Sequence of the first protein:
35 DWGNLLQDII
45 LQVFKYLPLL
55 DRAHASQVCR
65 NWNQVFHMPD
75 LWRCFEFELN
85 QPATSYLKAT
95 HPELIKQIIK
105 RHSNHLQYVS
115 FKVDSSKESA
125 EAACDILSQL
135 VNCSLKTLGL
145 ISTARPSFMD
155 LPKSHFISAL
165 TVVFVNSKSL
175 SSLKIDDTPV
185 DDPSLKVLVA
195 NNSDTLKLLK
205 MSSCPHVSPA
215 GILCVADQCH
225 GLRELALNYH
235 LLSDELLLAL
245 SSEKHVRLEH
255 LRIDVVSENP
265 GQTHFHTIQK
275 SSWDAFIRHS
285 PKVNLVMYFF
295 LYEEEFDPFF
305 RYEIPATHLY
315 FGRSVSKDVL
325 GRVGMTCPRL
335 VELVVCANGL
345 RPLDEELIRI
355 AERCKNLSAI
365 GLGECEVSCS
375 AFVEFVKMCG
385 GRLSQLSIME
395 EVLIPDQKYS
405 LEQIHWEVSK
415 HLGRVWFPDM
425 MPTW

Residue-level contacts at the interface:
Residue R340 in the second protein interacts with residue Y90 in the first protein (closest heavy-atom distance 3.2 Å).
Residue K503 in the second protein interacts with residue R256 in the first protein (closest heavy-atom distance 3.6 Å).
Residue S414 in the second protein interacts with residue W428 in the first protein (closest heavy-atom distance 3.3 Å).
Residue C430 in the second protein is in contact with residue C340 in the first protein (closest heavy-atom distance 2.0 Å).
Residue R340 in the second protein contacts residue S89 in the first protein (closest heavy-atom distance 2.5 Å).
Residue R340 in the second protein interacts with residue A87 in the first protein (closest heavy-atom distance 3.6 Å).
Residue R376 in the second protein interacts with residue W428 in the first protein (closest heavy-atom distance 3.1 Å).
Residue R340 in the second protein interacts with residue P86 in the first protein (closest heavy-atom distance 3.3 Å).
Residue L517 in the second protein contacts residue Y292 in the first protein (closest heavy-atom distance 3.5 Å).
Residue Q172 in the second protein contacts residue M424 in the first protein (closest heavy-atom distance 3.3 Å).
Residue C516 in the second protein is in contact with residue H312 in the first protein (closest heavy-atom distance 3.5 Å).
Residue H429 in the second protein contacts residue M393 in the first protein (closest heavy-atom distance 3.1 Å).
Residue N341 in the second protein contacts residue R149 in the first protein (closest heavy-atom distance 3.4 Å).
Residue W338 in the second protein is in contact with residue Y90 in the first protein (closest heavy-atom distance 3.3 Å).
Residue P337 in the second protein contacts residue L91 in the first protein (closest heavy-atom distance 3.6 Å).
Residue W417 in the second protein contacts residue M425 in the first protein (closest heavy-atom distance 3.5 Å).
Residue K503 in the second protein is in contact with residue Y292 in the first protein (closest heavy-atom distance 2.9 Å).
Residue H491 in the second protein contacts residue R317 in the first protein (closest heavy-atom distance 2.8 Å).
Residue R501 in the second protein interacts with residue S146 in the first protein (closest heavy-atom distance 3.1 Å).
Residue R496 in the second protein is in contact with residue S207 in the first protein (closest heavy-atom distance 3.3 Å).
Residue R496 in the second protein is in contact with residue F294 in the first protein (closest heavy-atom distance 3.1 Å).
Residue L517 in the second protein interacts with residue E336 in the first protein (closest heavy-atom distance 2.7 Å).
Residue V410 in the second protein contacts residue W428 in the first protein (closest heavy-atom distance 3.5 Å).
Residue R501 in the second protein contacts residue T147 in the first protein (closest heavy-atom distance 2.9 Å).
Residue D339 in the second protein is in contact with residue T88 in the first protein (closest heavy-atom distance 3.2 Å).
Residue F428 in the second protein contacts residue C340 in the first protein (closest heavy-atom distance 3.3 Å).
Residue F428 in the second protein contacts residue V338 in the first protein (closest heavy-atom distance 3.2 Å).
Residue W417 in the second protein is in contact with residue P426 in the first protein (closest heavy-atom distance 3.3 Å).
Residue L518 in the second protein contacts residue E336 in the first protein (closest heavy-atom distance 3.2 Å).
Residue D405 in the second protein is in contact with residue W428 in the first protein (closest heavy-atom distance 3.6 Å).
Residue C516 in the second protein contacts residue E336 in the first protein (closest heavy-atom distance 2.8 Å).
Residue P337 in the second protein interacts with residue T147 in the first protein (closest heavy-atom distance 3.5 Å).
Residue D339 in the second protein interacts with residue R149 in the first protein (closest heavy-atom distance 3.0 Å).
Residue C432 in the second protein interacts with residue R317 in the first protein (closest heavy-atom distance 3.4 Å).
Residue Y431 in the second protein interacts with residue M425 in the first protein (closest heavy-atom distance 3.6 Å).
Residue L515 in the second protein contacts residue N288 in the first protein (closest heavy-atom distance 3.4 Å).
Residue N490 in the second protein contacts residue S261 in the first protein (closest heavy-atom distance 3.3 Å).
Residue W417 in the second protein is in contact with residue M424 in the first protein (closest heavy-atom distance 3.4 Å).
Residue F428 in the second protein contacts residue Y314 in the first protein (closest heavy-atom distance 2.7 Å).
Residue L518 in the second protein interacts with residue I364 in the first protein (closest heavy-atom distance 3.4 Å).
Residue R496 in the second protein is in contact with residue D181 in the first protein (closest heavy-atom distance 3.5 Å).
Residue S394 in the second protein is in contact with residue Y90 in the first protein (closest heavy-atom distance 3.4 Å).
Residue R340 in the second protein contacts residue R149 in the first protein (closest heavy-atom distance 3.6 Å).
Residue F436 in the second protein interacts with residue E368 in the first protein (closest heavy-atom distance 3.4 Å).
Residue S391 in the second protein contacts residue Y90 in the first protein (closest heavy-atom distance 3.4 Å).
Residue R439 in the second protein interacts with residue E368 in the first protein (closest heavy-atom distance 3.2 Å).
Residue E500 in the second protein is in contact with residue R256 in the first protein (closest heavy-atom distance 3.5 Å).
Residue A492 in the second protein interacts with residue F294 in the first protein (closest heavy-atom distance 3.6 Å).
Residue R439 in the second protein contacts residue G343 in the first protein (closest heavy-atom distance 2.2 Å).
Residue W310 in the second protein interacts with residue M425 in the first protein (closest heavy-atom distance 3.6 Å).
Residue H377 in the second protein interacts with residue P426 in the first protein (closest heavy-atom distance 3.1 Å).
Residue L518 in the second protein is in contact with residue Q389 in the first protein (closest heavy-atom distance 3.5 Å).
Residue R340 in the second protein contacts residue T88 in the first protein (closest heavy-atom distance 2.9 Å).
Residue Q307 in the second protein interacts with residue W428 in the first protein (closest heavy-atom distance 3.1 Å).
Residue I499 in the second protein is in contact with residue Y314 in the first protein (closest heavy-atom distance 3.6 Å).
Residue S495 in the second protein is in contact with residue F294 in the first protein (closest heavy-atom distance 3.6 Å).
Residue D339 in the second protein contacts residue S119 in the first protein (closest heavy-atom distance 3.3 Å).
Residue R501 in the second protein interacts with residue A148 in the first protein (closest heavy-atom distance 3.0 Å).
Residue L515 in the second protein interacts with residue H254 in the first protein (closest heavy-atom distance 3.3 Å).
Residue W310 in the second protein interacts with residue P426 in the first protein (closest heavy-atom distance 3.6 Å).

This data describes a binding interaction between two proteins.

Sequence of the second protein:
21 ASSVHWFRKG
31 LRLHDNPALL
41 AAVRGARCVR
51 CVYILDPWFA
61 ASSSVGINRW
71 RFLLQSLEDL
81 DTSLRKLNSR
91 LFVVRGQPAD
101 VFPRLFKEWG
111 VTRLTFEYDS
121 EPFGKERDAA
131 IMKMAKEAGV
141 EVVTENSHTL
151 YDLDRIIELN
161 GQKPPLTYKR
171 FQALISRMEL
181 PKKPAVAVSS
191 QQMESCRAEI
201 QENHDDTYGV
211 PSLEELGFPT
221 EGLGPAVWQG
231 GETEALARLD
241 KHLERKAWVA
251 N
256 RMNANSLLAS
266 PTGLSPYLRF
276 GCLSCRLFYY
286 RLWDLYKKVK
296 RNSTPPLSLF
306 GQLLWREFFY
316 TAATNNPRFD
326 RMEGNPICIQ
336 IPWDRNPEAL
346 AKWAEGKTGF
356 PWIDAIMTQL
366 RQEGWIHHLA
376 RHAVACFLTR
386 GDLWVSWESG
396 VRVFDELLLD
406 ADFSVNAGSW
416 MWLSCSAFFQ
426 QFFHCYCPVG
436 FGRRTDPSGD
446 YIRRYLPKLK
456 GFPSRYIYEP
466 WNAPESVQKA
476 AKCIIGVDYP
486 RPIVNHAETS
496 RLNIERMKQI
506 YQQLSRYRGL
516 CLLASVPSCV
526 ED